This data describes a binding interaction between two proteins.

Sequence of protein 2:
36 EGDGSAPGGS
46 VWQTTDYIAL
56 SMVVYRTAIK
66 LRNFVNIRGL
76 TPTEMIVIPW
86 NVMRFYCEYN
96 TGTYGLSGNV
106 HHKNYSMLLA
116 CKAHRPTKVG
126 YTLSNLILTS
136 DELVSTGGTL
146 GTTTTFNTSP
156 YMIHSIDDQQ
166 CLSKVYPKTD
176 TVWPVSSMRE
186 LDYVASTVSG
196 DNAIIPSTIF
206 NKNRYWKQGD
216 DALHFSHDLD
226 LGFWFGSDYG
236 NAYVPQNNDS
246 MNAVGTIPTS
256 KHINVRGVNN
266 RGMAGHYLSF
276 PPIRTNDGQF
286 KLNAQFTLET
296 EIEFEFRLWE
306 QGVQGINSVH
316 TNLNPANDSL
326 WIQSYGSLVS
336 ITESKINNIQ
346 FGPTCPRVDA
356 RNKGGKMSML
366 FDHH

Sequence of protein 1:
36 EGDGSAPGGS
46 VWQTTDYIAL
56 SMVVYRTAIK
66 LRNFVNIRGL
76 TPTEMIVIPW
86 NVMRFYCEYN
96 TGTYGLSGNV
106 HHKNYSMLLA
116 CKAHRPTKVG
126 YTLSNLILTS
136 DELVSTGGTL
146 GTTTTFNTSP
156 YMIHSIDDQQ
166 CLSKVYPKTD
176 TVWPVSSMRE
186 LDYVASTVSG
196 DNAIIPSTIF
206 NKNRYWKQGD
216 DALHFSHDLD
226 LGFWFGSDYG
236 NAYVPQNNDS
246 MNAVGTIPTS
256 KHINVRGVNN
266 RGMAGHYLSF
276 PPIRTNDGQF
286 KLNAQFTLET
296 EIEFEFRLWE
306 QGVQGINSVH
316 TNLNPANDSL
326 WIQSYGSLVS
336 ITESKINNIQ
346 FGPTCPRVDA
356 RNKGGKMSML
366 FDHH

Interface contacts:
Residue K212 in protein 2 interacts with residue N130 in protein 1 (closest heavy-atom distance 3.5 Å).
Residue F285 in protein 2 interacts with residue T148 in protein 1 (closest heavy-atom distance 3.5 Å).
Residue Y210 in protein 2 interacts with residue N130 in protein 1 (closest heavy-atom distance 2.9 Å).
Residue F151 in protein 2 is in contact with residue T149 in protein 1 (closest heavy-atom distance 3.0 Å).
Residue P277 in protein 2 contacts residue Q290 in protein 1 (closest heavy-atom distance 2.8 Å).
Residue N197 in protein 2 interacts with residue Y99 in protein 1 (closest heavy-atom distance 3.0 Å).
Residue E137 in protein 2 interacts with residue T147 in protein 1 (closest heavy-atom distance 3.1 Å).
Residue I204 in protein 2 is in contact with residue R67 in protein 1 (closest heavy-atom distance 3.7 Å).
Residue Y156 in protein 2 is in contact with residue T292 in protein 1 (closest heavy-atom distance 3.9 Å).
Residue N197 in protein 2 interacts with residue S102 in protein 1 (closest heavy-atom distance 3.5 Å).
Residue Y210 in protein 2 contacts residue F69 in protein 1 (closest heavy-atom distance 3.6 Å).
Residue F205 in protein 2 is in contact with residue R67 in protein 1 (closest heavy-atom distance 2.2 Å).
Residue F151 in protein 2 interacts with residue F151 in protein 1 (closest heavy-atom distance 3.2 Å).
Residue Y156 in protein 2 contacts residue I132 in protein 1 (closest heavy-atom distance 3.4 Å).
Residue I278 in protein 2 interacts with residue Q290 in protein 1 (closest heavy-atom distance 2.9 Å).
Residue P277 in protein 2 interacts with residue N71 in protein 1 (closest heavy-atom distance 3.3 Å).
Residue E137 in protein 2 is in contact with residue T148 in protein 1 (closest heavy-atom distance 3.2 Å).
Residue E137 in protein 2 is in contact with residue G146 in protein 1 (closest heavy-atom distance 3.1 Å).
Residue Y156 in protein 2 is in contact with residue F69 in protein 1 (closest heavy-atom distance 3.6 Å).
Residue S202 in protein 2 interacts with residue R67 in protein 1 (closest heavy-atom distance 2.8 Å).
Residue Y210 in protein 2 interacts with residue T292 in protein 1 (closest heavy-atom distance 3.3 Å).
Residue I158 in protein 2 contacts residue F69 in protein 1 (closest heavy-atom distance 3.6 Å).
Residue L138 in protein 2 is in contact with residue L145 in protein 1 (closest heavy-atom distance 3.9 Å).
Residue P155 in protein 2 is in contact with residue I132 in protein 1 (closest heavy-atom distance 3.9 Å).
Residue I200 in protein 2 contacts residue F69 in protein 1 (closest heavy-atom distance 3.5 Å).
Residue D196 in protein 2 interacts with residue T98 in protein 1 (closest heavy-atom distance 3.5 Å).
Residue T203 in protein 2 contacts residue Y94 in protein 1 (closest heavy-atom distance 3.9 Å).
Residue S140 in protein 2 contacts residue T144 in protein 1 (closest heavy-atom distance 3.5 Å).
Residue N281 in protein 2 is in contact with residue L145 in protein 1 (closest heavy-atom distance 4.0 Å).
Residue N206 in protein 2 contacts residue R67 in protein 1 (closest heavy-atom distance 3.8 Å).
Residue R279 in protein 2 interacts with residue N71 in protein 1 (closest heavy-atom distance 3.3 Å).
Residue T203 in protein 2 is in contact with residue F69 in protein 1 (closest heavy-atom distance 4.0 Å).
Residue S154 in protein 2 contacts residue I132 in protein 1 (closest heavy-atom distance 3.8 Å).
Residue N152 in protein 2 contacts residue T150 in protein 1 (closest heavy-atom distance 2.7 Å).
Residue Y156 in protein 2 interacts with residue N130 in protein 1 (closest heavy-atom distance 4.0 Å).
Residue N197 in protein 2 interacts with residue T98 in protein 1 (closest heavy-atom distance 3.1 Å).
Residue I199 in protein 2 interacts with residue Y99 in protein 1 (closest heavy-atom distance 3.0 Å).
Residue N281 in protein 2 contacts residue V139 in protein 1 (closest heavy-atom distance 3.2 Å).
Residue N281 in protein 2 interacts with residue G146 in protein 1 (closest heavy-atom distance 4.0 Å).
Residue I278 in protein 2 interacts with residue I132 in protein 1 (closest heavy-atom distance 4.0 Å).
Residue T280 in protein 2 is in contact with residue T147 in protein 1 (closest heavy-atom distance 3.4 Å).
Residue P276 in protein 2 is in contact with residue F69 in protein 1 (closest heavy-atom distance 3.9 Å).
Residue F151 in protein 2 contacts residue T148 in protein 1 (closest heavy-atom distance 3.4 Å).
Residue S202 in protein 2 interacts with residue F69 in protein 1 (closest heavy-atom distance 3.6 Å).
Residue F151 in protein 2 contacts residue T150 in protein 1 (closest heavy-atom distance 3.8 Å).
Residue N152 in protein 2 is in contact with residue T149 in protein 1 (closest heavy-atom distance 3.3 Å).
Residue F285 in protein 2 contacts residue T147 in protein 1 (closest heavy-atom distance 3.5 Å).
Residue P276 in protein 2 is in contact with residue Q290 in protein 1 (closest heavy-atom distance 3.3 Å).
Residue A198 in protein 2 is in contact with residue Y99 in protein 1 (closest heavy-atom distance 3.6 Å).
Residue P155 in protein 2 is in contact with residue T149 in protein 1 (closest heavy-atom distance 3.5 Å).
Residue P277 in protein 2 contacts residue F69 in protein 1 (closest heavy-atom distance 3.5 Å).
Residue I278 in protein 2 is in contact with residue N71 in protein 1 (closest heavy-atom distance 4.0 Å).
Residue N208 in protein 2 interacts with residue R67 in protein 1 (closest heavy-atom distance 2.7 Å).
Residue R279 in protein 2 contacts residue R73 in protein 1 (closest heavy-atom distance 2.9 Å).
Residue S154 in protein 2 interacts with residue Q213 in protein 1 (closest heavy-atom distance 3.2 Å).
Residue T203 in protein 2 interacts with residue R67 in protein 1 (closest heavy-atom distance 2.7 Å).
Residue N281 in protein 2 interacts with residue R73 in protein 1 (closest heavy-atom distance 3.2 Å).
Residue N152 in protein 2 contacts residue Q213 in protein 1 (closest heavy-atom distance 2.7 Å).
Residue T280 in protein 2 interacts with residue R73 in protein 1 (closest heavy-atom distance 3.4 Å).
Residue L138 in protein 2 contacts residue T144 in protein 1 (closest heavy-atom distance 3.4 Å).